The following describes two proteins that form a bound complex.

Sequence of the first protein:
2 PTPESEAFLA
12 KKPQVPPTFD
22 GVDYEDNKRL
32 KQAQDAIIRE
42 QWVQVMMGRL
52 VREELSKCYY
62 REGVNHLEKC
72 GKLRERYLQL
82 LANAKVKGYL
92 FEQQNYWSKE

Residue-level contacts at the interface:
Residue A8 in the first protein is in contact with residue W119 in the second protein (closest heavy-atom distance 4.6 Å).
Residue W43 in the first protein contacts residue I116 in the second protein (closest heavy-atom distance 3.8 Å).
Residue M48 in the first protein is in contact with residue R127 in the second protein (closest heavy-atom distance 4.0 Å).
Residue E5 in the first protein is in contact with residue R126 in the second protein (closest heavy-atom distance 3.7 Å).
Residue M48 in the first protein interacts with residue L128 in the second protein (closest heavy-atom distance 3.4 Å).
Residue V44 in the first protein is in contact with residue W119 in the second protein (closest heavy-atom distance 3.5 Å).
Residue P14 in the first protein is in contact with residue W119 in the second protein (closest heavy-atom distance 3.7 Å).
Residue F9 in the first protein interacts with residue R126 in the second protein (closest heavy-atom distance 3.1 Å).
Residue K13 in the first protein interacts with residue W119 in the second protein (closest heavy-atom distance 4.1 Å).
Residue V44 in the first protein contacts residue A120 in the second protein (closest heavy-atom distance 3.8 Å).
Residue W43 in the first protein contacts residue A120 in the second protein (closest heavy-atom distance 3.7 Å).
Residue T3 in the first protein contacts residue E129 in the second protein (closest heavy-atom distance 2.8 Å).
Residue W43 in the first protein interacts with residue Q117 in the second protein (closest heavy-atom distance 3.6 Å).
Residue L51 in the first protein is in contact with residue A124 in the second protein (closest heavy-atom distance 4.1 Å).
Residue V44 in the first protein is in contact with residue R127 in the second protein (closest heavy-atom distance 3.6 Å).
Residue R77 in the first protein contacts residue E131 in the second protein (closest heavy-atom distance 3.6 Å).
Residue T3 in the first protein interacts with residue R126 in the second protein (closest heavy-atom distance 3.3 Å).
Residue R40 in the first protein interacts with residue W119 in the second protein (closest heavy-atom distance 3.8 Å).
Residue M47 in the first protein is in contact with residue A120 in the second protein (closest heavy-atom distance 3.6 Å).
Residue L51 in the first protein interacts with residue L134 in the second protein (closest heavy-atom distance 4.2 Å).
Residue R40 in the first protein is in contact with residue I116 in the second protein (closest heavy-atom distance 3.3 Å).
Residue P4 in the first protein interacts with residue N138 in the second protein (closest heavy-atom distance 4.6 Å).
Residue S6 in the first protein contacts residue R126 in the second protein (closest heavy-atom distance 4.5 Å).
Residue P2 in the first protein is in contact with residue D136 in the second protein (closest heavy-atom distance 4.7 Å).
Residue M47 in the first protein contacts residue Q117 in the second protein (closest heavy-atom distance 3.8 Å).
Residue E55 in the first protein contacts residue L134 in the second protein (closest heavy-atom distance 3.8 Å).
Residue K12 in the first protein interacts with residue T114 in the second protein (closest heavy-atom distance 4.1 Å).
Residue K73 in the first protein contacts residue I133 in the second protein (closest heavy-atom distance 4.8 Å).
Residue L51 in the first protein contacts residue L121 in the second protein (closest heavy-atom distance 4.1 Å).
Residue M48 in the first protein interacts with residue A124 in the second protein (closest heavy-atom distance 3.5 Å).
Residue V52 in the first protein interacts with residue I133 in the second protein (closest heavy-atom distance 3.4 Å).
Residue P2 in the first protein contacts residue E129 in the second protein (closest heavy-atom distance 3.9 Å).
Residue M48 in the first protein interacts with residue E131 in the second protein (closest heavy-atom distance 3.8 Å).
Residue P4 in the first protein contacts residue R126 in the second protein (closest heavy-atom distance 4.2 Å).
Residue F9 in the first protein contacts residue E123 in the second protein (closest heavy-atom distance 3.4 Å).
Residue K12 in the first protein is in contact with residue W119 in the second protein (closest heavy-atom distance 3.5 Å).
Residue V44 in the first protein contacts residue A124 in the second protein (closest heavy-atom distance 3.3 Å).
Residue E41 in the first protein interacts with residue R127 in the second protein (closest heavy-atom distance 2.9 Å).
Residue S6 in the first protein is in contact with residue E122 in the second protein (closest heavy-atom distance 2.8 Å).
Residue P2 in the first protein interacts with residue R126 in the second protein (closest heavy-atom distance 4.6 Å).
Residue R50 in the first protein interacts with residue L121 in the second protein (closest heavy-atom distance 4.4 Å).
Residue M47 in the first protein is in contact with residue A124 in the second protein (closest heavy-atom distance 3.9 Å).
Residue E5 in the first protein contacts residue E122 in the second protein (closest heavy-atom distance 3.6 Å).
Residue L51 in the first protein is in contact with residue L128 in the second protein (closest heavy-atom distance 3.6 Å).
Residue F9 in the first protein interacts with residue W119 in the second protein (closest heavy-atom distance 3.3 Å).
Residue P4 in the first protein contacts residue E122 in the second protein (closest heavy-atom distance 4.2 Å).
Residue T3 in the first protein is in contact with residue P137 in the second protein (closest heavy-atom distance 4.2 Å).
Residue L51 in the first protein interacts with residue R125 in the second protein (closest heavy-atom distance 3.7 Å).
Residue Q45 in the first protein interacts with residue R127 in the second protein (closest heavy-atom distance 4.0 Å).
Residue T3 in the first protein is in contact with residue N138 in the second protein (closest heavy-atom distance 4.7 Å).
Residue L74 in the first protein is in contact with residue I133 in the second protein (closest heavy-atom distance 4.1 Å).
Residue M47 in the first protein is in contact with residue L121 in the second protein (closest heavy-atom distance 3.4 Å).
Residue F9 in the first protein contacts residue E122 in the second protein (closest heavy-atom distance 3.1 Å).
Residue V44 in the first protein is in contact with residue E123 in the second protein (closest heavy-atom distance 3.8 Å).
Residue P2 in the first protein interacts with residue N138 in the second protein (closest heavy-atom distance 2.9 Å).
Residue E55 in the first protein interacts with residue I133 in the second protein (closest heavy-atom distance 4.2 Å).
Residue R77 in the first protein is in contact with residue I133 in the second protein (closest heavy-atom distance 4.1 Å).
Residue T3 in the first protein interacts with residue R125 in the second protein (closest heavy-atom distance 4.8 Å).
Residue R50 in the first protein is in contact with residue Q117 in the second protein (closest heavy-atom distance 4.0 Å).
Residue V52 in the first protein is in contact with residue L128 in the second protein (closest heavy-atom distance 3.8 Å).

Sequence of the second protein:
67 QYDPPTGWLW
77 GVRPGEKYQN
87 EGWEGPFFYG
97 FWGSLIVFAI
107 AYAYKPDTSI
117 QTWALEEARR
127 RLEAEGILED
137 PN